Sequence of chain B:
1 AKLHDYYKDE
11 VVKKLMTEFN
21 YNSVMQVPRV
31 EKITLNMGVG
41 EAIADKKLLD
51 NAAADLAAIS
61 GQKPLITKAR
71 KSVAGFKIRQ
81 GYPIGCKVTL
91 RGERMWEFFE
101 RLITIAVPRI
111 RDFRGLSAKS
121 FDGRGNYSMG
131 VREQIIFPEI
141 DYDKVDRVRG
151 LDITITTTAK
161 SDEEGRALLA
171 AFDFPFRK

Sequence of chain A:
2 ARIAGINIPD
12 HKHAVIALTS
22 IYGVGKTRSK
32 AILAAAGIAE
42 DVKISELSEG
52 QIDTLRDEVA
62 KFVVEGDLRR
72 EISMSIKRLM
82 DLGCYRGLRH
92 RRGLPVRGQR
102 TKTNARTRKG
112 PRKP

Contacts between the two chains:
Residue I110 in chain B is in contact with residue G6 in chain A (closest heavy-atom distance 4.1 Å).
Residue R111 in chain B interacts with residue A5 in chain A (closest heavy-atom distance 2.9 Å).
Residue R109 in chain B interacts with residue D11 in chain A (closest heavy-atom distance 5.0 Å).
Residue R111 in chain B is in contact with residue V65 in chain A (closest heavy-atom distance 3.8 Å).
Residue R109 in chain B is in contact with residue I7 in chain A (closest heavy-atom distance 4.0 Å).
Residue R111 in chain B contacts residue E66 in chain A (closest heavy-atom distance 2.8 Å).
Residue D112 in chain B is in contact with residue A5 in chain A (closest heavy-atom distance 4.1 Å).
Residue R111 in chain B interacts with residue Y23 in chain A (closest heavy-atom distance 4.7 Å).
Residue R109 in chain B is in contact with residue I9 in chain A (closest heavy-atom distance 3.4 Å).
Residue R111 in chain B contacts residue N8 in chain A (closest heavy-atom distance 2.7 Å).
Residue R111 in chain B contacts residue I4 in chain A (closest heavy-atom distance 3.2 Å).
Residue R111 in chain B is in contact with residue G6 in chain A (closest heavy-atom distance 3.9 Å).
Residue R114 in chain B contacts residue A5 in chain A (closest heavy-atom distance 4.5 Å).
Residue I110 in chain B interacts with residue I7 in chain A (closest heavy-atom distance 3.6 Å).
Residue R111 in chain B contacts residue I22 in chain A (closest heavy-atom distance 3.5 Å).
Residue R111 in chain B contacts residue I7 in chain A (closest heavy-atom distance 3.1 Å).
Residue D112 in chain B contacts residue G6 in chain A (closest heavy-atom distance 3.2 Å).
Residue R111 in chain B contacts residue I9 in chain A (closest heavy-atom distance 3.6 Å).

These two protein chains interact to form a complex.